Sequence of the second protein:
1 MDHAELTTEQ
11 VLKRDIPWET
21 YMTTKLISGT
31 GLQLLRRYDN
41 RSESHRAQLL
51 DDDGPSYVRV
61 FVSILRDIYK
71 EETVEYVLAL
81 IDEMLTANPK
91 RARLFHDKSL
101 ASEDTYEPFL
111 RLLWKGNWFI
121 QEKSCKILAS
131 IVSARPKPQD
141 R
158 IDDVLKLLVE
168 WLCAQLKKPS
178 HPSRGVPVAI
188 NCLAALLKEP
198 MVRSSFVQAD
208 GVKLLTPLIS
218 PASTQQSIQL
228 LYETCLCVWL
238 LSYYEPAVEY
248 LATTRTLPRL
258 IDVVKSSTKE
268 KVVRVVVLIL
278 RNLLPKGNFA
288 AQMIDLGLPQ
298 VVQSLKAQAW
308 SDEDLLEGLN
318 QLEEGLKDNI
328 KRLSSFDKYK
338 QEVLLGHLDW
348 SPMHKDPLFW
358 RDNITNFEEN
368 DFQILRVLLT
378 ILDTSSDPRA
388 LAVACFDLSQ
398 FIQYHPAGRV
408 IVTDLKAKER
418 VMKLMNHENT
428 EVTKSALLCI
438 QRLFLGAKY

This data describes a binding interaction between two proteins.

Residue-level contacts at the interface:
Residue K268 in the second protein interacts with residue K24 in the first protein (closest heavy-atom distance 4.1 Å).
Residue Y240 in the second protein contacts residue I38 in the first protein (closest heavy-atom distance 4.3 Å).

Sequence of the first protein:
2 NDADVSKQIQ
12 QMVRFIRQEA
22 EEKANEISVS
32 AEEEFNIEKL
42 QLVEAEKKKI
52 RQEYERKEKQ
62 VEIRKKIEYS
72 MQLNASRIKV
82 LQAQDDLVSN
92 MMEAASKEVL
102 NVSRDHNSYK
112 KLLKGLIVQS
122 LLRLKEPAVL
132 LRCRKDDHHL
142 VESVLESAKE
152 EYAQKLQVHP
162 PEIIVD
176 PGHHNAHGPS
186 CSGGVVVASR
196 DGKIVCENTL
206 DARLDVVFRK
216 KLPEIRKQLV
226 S